Sequence of protein 1:
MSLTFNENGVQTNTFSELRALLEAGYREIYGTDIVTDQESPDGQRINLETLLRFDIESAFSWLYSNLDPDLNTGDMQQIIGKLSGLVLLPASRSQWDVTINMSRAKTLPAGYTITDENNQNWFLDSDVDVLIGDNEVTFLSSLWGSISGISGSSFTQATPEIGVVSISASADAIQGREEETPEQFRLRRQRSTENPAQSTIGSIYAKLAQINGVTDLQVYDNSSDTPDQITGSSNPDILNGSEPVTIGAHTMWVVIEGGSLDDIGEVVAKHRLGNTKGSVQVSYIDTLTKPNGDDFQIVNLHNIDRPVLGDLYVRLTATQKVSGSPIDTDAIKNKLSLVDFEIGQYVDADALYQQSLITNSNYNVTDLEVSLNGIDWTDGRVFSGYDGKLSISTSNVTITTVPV

Interface contacts:
Residue N195 in protein 2 interacts with residue E266 in protein 1 (closest heavy-atom distance 2.6 Å).
Residue I29 in protein 2 is in contact with residue Q44 in protein 1 (closest heavy-atom distance 3.5 Å).
Residue T200 in protein 2 interacts with residue R272 in protein 1 (closest heavy-atom distance 3.2 Å).
Residue S199 in protein 2 contacts residue N300 in protein 1 (closest heavy-atom distance 2.8 Å).
Residue S223 in protein 2 is in contact with residue R272 in protein 1 (closest heavy-atom distance 2.6 Å).
Residue R45 in protein 2 interacts with residue R45 in protein 1 (closest heavy-atom distance 2.5 Å).
Residue Y64 in protein 2 is in contact with residue M76 in protein 1 (closest heavy-atom distance 3.2 Å).
Residue F60 in protein 2 is in contact with residue F60 in protein 1 (closest heavy-atom distance 3.3 Å).
Residue N195 in protein 2 contacts residue K270 in protein 1 (closest heavy-atom distance 3.7 Å).
Residue H250 in protein 2 is in contact with residue G274 in protein 1 (closest heavy-atom distance 3.5 Å).
Residue N195 in protein 2 is in contact with residue H271 in protein 1 (closest heavy-atom distance 3.5 Å).
Residue Y30 in protein 2 interacts with residue R45 in protein 1 (closest heavy-atom distance 2.9 Å).
Residue S199 in protein 2 contacts residue A269 in protein 1 (closest heavy-atom distance 3.2 Å).
Residue Y64 in protein 2 interacts with residue D75 in protein 1 (closest heavy-atom distance 3.6 Å).
Residue G202 in protein 2 contacts residue L288 in protein 1 (closest heavy-atom distance 3.2 Å).
Residue T215 in protein 2 contacts residue P291 in protein 1 (closest heavy-atom distance 3.2 Å).
Residue R45 in protein 2 contacts residue Y26 in protein 1 (closest heavy-atom distance 3.5 Å).
Residue D221 in protein 2 is in contact with residue R272 in protein 1 (closest heavy-atom distance 3.6 Å).
Residue F5 in protein 2 interacts with residue W62 in protein 1 (closest heavy-atom distance 3.4 Å).
Residue Y30 in protein 2 is in contact with residue D42 in protein 1 (closest heavy-atom distance 3.5 Å).
Residue R53 in protein 2 interacts with residue L52 in protein 1 (closest heavy-atom distance 3.1 Å).
Residue Y30 in protein 2 interacts with residue P41 in protein 1 (closest heavy-atom distance 3.4 Å).
Residue D68 in protein 2 is in contact with residue K82 in protein 1 (closest heavy-atom distance 3.2 Å).
Residue L83 in protein 2 interacts with residue L83 in protein 1 (closest heavy-atom distance 3.6 Å).
Residue L63 in protein 2 contacts residue L63 in protein 1 (closest heavy-atom distance 3.5 Å).
Residue I201 in protein 2 interacts with residue N300 in protein 1 (closest heavy-atom distance 3.6 Å).
Residue P69 in protein 2 contacts residue L83 in protein 1 (closest heavy-atom distance 3.5 Å).
Residue Y26 in protein 2 is in contact with residue E49 in protein 1 (closest heavy-atom distance 3.2 Å).
Residue P196 in protein 2 is in contact with residue Q198 in protein 1 (closest heavy-atom distance 3.1 Å).
Residue F5 in protein 2 interacts with residue A59 in protein 1 (closest heavy-atom distance 3.5 Å).
Residue T215 in protein 2 is in contact with residue N292 in protein 1 (closest heavy-atom distance 3.0 Å).
Residue Y205 in protein 2 contacts residue F296 in protein 1 (closest heavy-atom distance 3.3 Å).
Residue D70 in protein 2 is in contact with residue K82 in protein 1 (closest heavy-atom distance 3.2 Å).
Residue S223 in protein 2 interacts with residue N275 in protein 1 (closest heavy-atom distance 3.6 Å).
Residue Y205 in protein 2 is in contact with residue L288 in protein 1 (closest heavy-atom distance 3.4 Å).
Residue S233 in protein 2 contacts residue I298 in protein 1 (closest heavy-atom distance 3.2 Å).
Residue L22 in protein 2 contacts residue L48 in protein 1 (closest heavy-atom distance 3.6 Å).
Residue G25 in protein 2 contacts residue L48 in protein 1 (closest heavy-atom distance 3.6 Å).
Residue D68 in protein 2 contacts residue I79 in protein 1 (closest heavy-atom distance 3.5 Å).
Residue R45 in protein 2 is in contact with residue E49 in protein 1 (closest heavy-atom distance 3.6 Å).
Residue E49 in protein 2 interacts with residue R53 in protein 1 (closest heavy-atom distance 2.3 Å).
Residue T200 in protein 2 is in contact with residue A269 in protein 1 (closest heavy-atom distance 3.2 Å).
Residue V214 in protein 2 contacts residue P291 in protein 1 (closest heavy-atom distance 3.6 Å).
Residue S199 in protein 2 is in contact with residue D286 in protein 1 (closest heavy-atom distance 3.4 Å).
Residue T193 in protein 2 interacts with residue G85 in protein 1 (closest heavy-atom distance 3.1 Å).
Residue P196 in protein 2 interacts with residue H271 in protein 1 (closest heavy-atom distance 3.2 Å).
Residue D216 in protein 2 is in contact with residue P291 in protein 1 (closest heavy-atom distance 3.5 Å).
Residue I29 in protein 2 interacts with residue P41 in protein 1 (closest heavy-atom distance 3.1 Å).
Residue I201 in protein 2 interacts with residue R272 in protein 1 (closest heavy-atom distance 3.0 Å).
Residue S234 in protein 2 contacts residue I298 in protein 1 (closest heavy-atom distance 3.6 Å).
Residue P196 in protein 2 contacts residue K270 in protein 1 (closest heavy-atom distance 3.0 Å).
Residue S223 in protein 2 interacts with residue G274 in protein 1 (closest heavy-atom distance 2.9 Å).
Residue E7 in protein 2 interacts with residue G74 in protein 1 (closest heavy-atom distance 3.6 Å).
Residue E7 in protein 2 is in contact with residue D75 in protein 1 (closest heavy-atom distance 3.1 Å).
Residue E342 in protein 2 is in contact with residue N292 in protein 1 (closest heavy-atom distance 2.5 Å).
Residue F60 in protein 2 is in contact with residue A59 in protein 1 (closest heavy-atom distance 3.5 Å).
Residue S234 in protein 2 contacts residue F296 in protein 1 (closest heavy-atom distance 3.2 Å).
Residue P69 in protein 2 contacts residue I79 in protein 1 (closest heavy-atom distance 3.3 Å).
Residue S192 in protein 2 is in contact with residue P196 in protein 1 (closest heavy-atom distance 3.0 Å).
Residue R53 in protein 2 contacts residue D55 in protein 1 (closest heavy-atom distance 3.3 Å).

Sequence of protein 2:
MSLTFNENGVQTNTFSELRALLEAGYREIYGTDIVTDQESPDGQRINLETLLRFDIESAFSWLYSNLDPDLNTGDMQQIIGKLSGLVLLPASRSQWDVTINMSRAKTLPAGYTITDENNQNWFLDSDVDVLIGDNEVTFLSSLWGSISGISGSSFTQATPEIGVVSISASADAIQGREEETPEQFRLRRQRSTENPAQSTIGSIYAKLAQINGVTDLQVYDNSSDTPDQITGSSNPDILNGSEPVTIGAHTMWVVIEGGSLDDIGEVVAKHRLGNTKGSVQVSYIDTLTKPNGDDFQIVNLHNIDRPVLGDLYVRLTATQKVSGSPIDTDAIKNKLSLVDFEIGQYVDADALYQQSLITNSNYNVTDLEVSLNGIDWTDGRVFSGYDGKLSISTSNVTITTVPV

This data describes a binding interaction between two proteins.